Sequence of the first protein:
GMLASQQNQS

This data describes a binding interaction between two proteins.

Residue-level contacts at the interface:
Residue M26 in the second protein is in contact with residue L3 in the first protein (closest heavy-atom distance 3.7 Å).
Residue S23 in the second protein contacts residue S5 in the first protein (closest heavy-atom distance 4.5 Å).
Residue G25 in the second protein contacts residue L3 in the first protein (closest heavy-atom distance 5.0 Å).
Residue S23 in the second protein is in contact with residue Q7 in the first protein (closest heavy-atom distance 4.2 Å).
Residue Q21 in the second protein interacts with residue Q9 in the first protein (closest heavy-atom distance 3.3 Å).
Residue W24 in the second protein contacts residue S5 in the first protein (closest heavy-atom distance 3.3 Å).
Residue Q21 in the second protein contacts residue Q7 in the first protein (closest heavy-atom distance 3.8 Å).
Residue S22 in the second protein is in contact with residue Q7 in the first protein (closest heavy-atom distance 2.5 Å).
Residue Q21 in the second protein contacts residue N8 in the first protein (closest heavy-atom distance 4.2 Å).

Sequence of the second protein:
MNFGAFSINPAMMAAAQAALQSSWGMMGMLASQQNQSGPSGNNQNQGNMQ